These two protein chains interact to form a complex.

Contacts between the two chains:
Residue P274 in the first protein contacts residue P88 in the second protein (closest heavy-atom distance 3.8 Å).
Residue Y177 in the first protein interacts with residue N115 in the second protein (closest heavy-atom distance 3.5 Å).
Residue R260 in the first protein is in contact with residue F79 in the second protein (closest heavy-atom distance 3.4 Å).
Residue L178 in the first protein interacts with residue N115 in the second protein (closest heavy-atom distance 3.6 Å).
Residue R153 in the first protein contacts residue F117 in the second protein (closest heavy-atom distance 3.6 Å).
Residue Y196 in the first protein is in contact with residue E114 in the second protein (closest heavy-atom distance 3.8 Å).
Residue F329 in the first protein contacts residue R69 in the second protein (closest heavy-atom distance 3.0 Å).
Residue D206 in the first protein is in contact with residue E75 in the second protein (closest heavy-atom distance 3.5 Å).
Residue R153 in the first protein is in contact with residue T116 in the second protein (closest heavy-atom distance 2.9 Å).
Residue T44 in the first protein is in contact with residue G118 in the second protein (closest heavy-atom distance 3.4 Å).
Residue V328 in the first protein contacts residue Y51 in the second protein (closest heavy-atom distance 3.7 Å).
Residue E320 in the first protein interacts with residue Q61 in the second protein (closest heavy-atom distance 3.0 Å).
Residue D327 in the first protein interacts with residue R30 in the second protein (closest heavy-atom distance 3.8 Å).
Residue L271 in the first protein contacts residue D84 in the second protein (closest heavy-atom distance 3.4 Å).
Residue D148 in the first protein contacts residue T116 in the second protein (closest heavy-atom distance 3.1 Å).
Residue V147 in the first protein contacts residue T116 in the second protein (closest heavy-atom distance 3.6 Å).
Residue C198 in the first protein contacts residue T89 in the second protein (closest heavy-atom distance 2.6 Å).
Residue V201 in the first protein interacts with residue G60 in the second protein (closest heavy-atom distance 3.6 Å).
Residue R260 in the first protein contacts residue E114 in the second protein (closest heavy-atom distance 2.8 Å).
Residue L45 in the first protein interacts with residue G118 in the second protein (closest heavy-atom distance 3.0 Å).
Residue V202 in the first protein is in contact with residue R67 in the second protein (closest heavy-atom distance 3.6 Å).
Residue H199 in the first protein is in contact with residue I78 in the second protein (closest heavy-atom distance 3.7 Å).
Residue Y276 in the first protein contacts residue T89 in the second protein (closest heavy-atom distance 3.6 Å).
Residue V321 in the first protein contacts residue Q61 in the second protein (closest heavy-atom distance 3.7 Å).
Residue L172 in the first protein is in contact with residue F117 in the second protein (closest heavy-atom distance 2.9 Å).
Residue V202 in the first protein is in contact with residue P74 in the second protein (closest heavy-atom distance 3.6 Å).
Residue D200 in the first protein contacts residue R67 in the second protein (closest heavy-atom distance 2.8 Å).
Residue H199 in the first protein contacts residue T89 in the second protein (closest heavy-atom distance 3.8 Å).
Residue E322 in the first protein interacts with residue K68 in the second protein (closest heavy-atom distance 2.9 Å).
Residue T205 in the first protein interacts with residue E75 in the second protein (closest heavy-atom distance 3.7 Å).
Residue L172 in the first protein contacts residue T116 in the second protein (closest heavy-atom distance 3.6 Å).
Residue R150 in the first protein contacts residue A77 in the second protein (closest heavy-atom distance 3.3 Å).
Residue Y196 in the first protein is in contact with residue N115 in the second protein (closest heavy-atom distance 2.6 Å).
Residue A171 in the first protein interacts with residue N115 in the second protein (closest heavy-atom distance 3.4 Å).
Residue D175 in the first protein contacts residue K40 in the second protein (closest heavy-atom distance 3.2 Å).
Residue Y196 in the first protein is in contact with residue T116 in the second protein (closest heavy-atom distance 3.5 Å).
Residue Q258 in the first protein interacts with residue L86 in the second protein (closest heavy-atom distance 3.8 Å).
Residue L172 in the first protein is in contact with residue N115 in the second protein (closest heavy-atom distance 3.7 Å).
Residue V321 in the first protein contacts residue Y64 in the second protein (closest heavy-atom distance 3.7 Å).
Residue L269 in the first protein interacts with residue F81 in the second protein (closest heavy-atom distance 3.6 Å).
Residue T273 in the first protein is in contact with residue L86 in the second protein (closest heavy-atom distance 3.4 Å).
Residue S217 in the first protein contacts residue F117 in the second protein (closest heavy-atom distance 3.5 Å).
Residue V147 in the first protein contacts residue G118 in the second protein (closest heavy-atom distance 3.4 Å).
Residue F329 in the first protein contacts residue K48 in the second protein (closest heavy-atom distance 3.7 Å).
Residue V147 in the first protein interacts with residue F117 in the second protein (closest heavy-atom distance 3.7 Å).
Residue Y276 in the first protein interacts with residue A90 in the second protein (closest heavy-atom distance 3.9 Å).
Residue H264 in the first protein interacts with residue E39 in the second protein (closest heavy-atom distance 3.2 Å).
Residue S176 in the first protein interacts with residue N115 in the second protein (closest heavy-atom distance 3.4 Å).
Residue K318 in the first protein is in contact with residue Y64 in the second protein (closest heavy-atom distance 3.6 Å).
Residue D200 in the first protein contacts residue I78 in the second protein (closest heavy-atom distance 2.8 Å).
Residue G43 in the first protein contacts residue G118 in the second protein (closest heavy-atom distance 3.9 Å).
Residue E330 in the first protein interacts with residue K48 in the second protein (closest heavy-atom distance 3.7 Å).
Residue I317 in the first protein interacts with residue Q61 in the second protein (closest heavy-atom distance 3.1 Å).
Residue D200 in the first protein interacts with residue V63 in the second protein (closest heavy-atom distance 3.5 Å).
Residue S149 in the first protein contacts residue T116 in the second protein (closest heavy-atom distance 3.3 Å).
Residue G173 in the first protein contacts residue N115 in the second protein (closest heavy-atom distance 3.3 Å).
Residue E322 in the first protein interacts with residue Y64 in the second protein (closest heavy-atom distance 2.6 Å).
Residue D200 in the first protein interacts with residue A77 in the second protein (closest heavy-atom distance 3.2 Å).
Residue R150 in the first protein is in contact with residue E75 in the second protein (closest heavy-atom distance 3.7 Å).
Residue A171 in the first protein contacts residue F117 in the second protein (closest heavy-atom distance 3.4 Å).

Sequence of the first protein:
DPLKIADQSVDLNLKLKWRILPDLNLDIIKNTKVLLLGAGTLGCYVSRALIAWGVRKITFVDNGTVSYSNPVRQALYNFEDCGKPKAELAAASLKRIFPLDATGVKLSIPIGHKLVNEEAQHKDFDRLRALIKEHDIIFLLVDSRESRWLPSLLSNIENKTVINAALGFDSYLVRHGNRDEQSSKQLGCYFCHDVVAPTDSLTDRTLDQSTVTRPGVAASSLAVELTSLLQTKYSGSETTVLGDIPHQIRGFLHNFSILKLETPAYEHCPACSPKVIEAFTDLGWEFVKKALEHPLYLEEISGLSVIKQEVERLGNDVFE

Sequence of the second protein:
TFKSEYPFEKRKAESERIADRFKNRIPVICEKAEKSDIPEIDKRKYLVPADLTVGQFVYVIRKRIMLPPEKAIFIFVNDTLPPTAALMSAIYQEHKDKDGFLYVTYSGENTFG